Contacts between the two chains:
Residue Y120 in the first protein interacts with residue L37 in the second protein (closest heavy-atom distance 3.9 Å).
Residue E27 in the first protein interacts with residue S43 in the second protein (closest heavy-atom distance 3.8 Å).
Residue Q19 in the first protein is in contact with residue L38 in the second protein (closest heavy-atom distance 3.0 Å).
Residue R31 in the first protein interacts with residue S43 in the second protein (closest heavy-atom distance 3.2 Å).
Residue H20 in the first protein interacts with residue G34 in the second protein (closest heavy-atom distance 3.4 Å).
Residue Y145 in the first protein interacts with residue Y16 in the second protein (closest heavy-atom distance 3.5 Å).
Residue H20 in the first protein contacts residue D35 in the second protein (closest heavy-atom distance 3.3 Å).
Residue Y101 in the first protein interacts with residue A52 in the second protein (closest heavy-atom distance 3.6 Å).
Residue R31 in the first protein is in contact with residue L46 in the second protein (closest heavy-atom distance 3.9 Å).
Residue Y145 in the first protein contacts residue G17 in the second protein (closest heavy-atom distance 3.8 Å).
Residue N155 in the first protein is in contact with residue E29 in the second protein (closest heavy-atom distance 3.0 Å).
Residue T151 in the first protein is in contact with residue L26 in the second protein (closest heavy-atom distance 3.3 Å).
Residue T151 in the first protein is in contact with residue L30 in the second protein (closest heavy-atom distance 3.6 Å).
Residue D103 in the first protein contacts residue Y16 in the second protein (closest heavy-atom distance 2.7 Å).
Residue K117 in the first protein is in contact with residue D40 in the second protein (closest heavy-atom distance 2.9 Å).
Residue H154 in the first protein interacts with residue E36 in the second protein (closest heavy-atom distance 3.0 Å).
Residue K117 in the first protein is in contact with residue Y45 in the second protein (closest heavy-atom distance 3.5 Å).
Residue H20 in the first protein is in contact with residue D31 in the second protein (closest heavy-atom distance 2.7 Å).
Residue K97 in the first protein interacts with residue A52 in the second protein (closest heavy-atom distance 2.8 Å).
Residue R147 in the first protein contacts residue L26 in the second protein (closest heavy-atom distance 3.7 Å).
Residue W148 in the first protein is in contact with residue P19 in the second protein (closest heavy-atom distance 3.5 Å).
Residue Y94 in the first protein interacts with residue L46 in the second protein (closest heavy-atom distance 3.9 Å).
Residue R107 in the first protein interacts with residue R14 in the second protein (closest heavy-atom distance 3.4 Å).
Residue M98 in the first protein interacts with residue L46 in the second protein (closest heavy-atom distance 3.5 Å).
Residue T151 in the first protein is in contact with residue E29 in the second protein (closest heavy-atom distance 3.8 Å).
Residue Q19 in the first protein interacts with residue D35 in the second protein (closest heavy-atom distance 3.8 Å).
Residue T121 in the first protein is in contact with residue Y45 in the second protein (closest heavy-atom distance 2.7 Å).
Residue K97 in the first protein contacts residue A50 in the second protein (closest heavy-atom distance 3.4 Å).
Residue Y120 in the first protein is in contact with residue L30 in the second protein (closest heavy-atom distance 3.3 Å).
Residue R23 in the first protein contacts residue L38 in the second protein (closest heavy-atom distance 3.7 Å).
Residue A150 in the first protein is in contact with residue L33 in the second protein (closest heavy-atom distance 3.8 Å).
Residue K144 in the first protein contacts residue T18 in the second protein (closest heavy-atom distance 3.6 Å).
Residue H20 in the first protein is in contact with residue L38 in the second protein (closest heavy-atom distance 3.9 Å).
Residue K16 in the first protein is in contact with residue D31 in the second protein (closest heavy-atom distance 3.3 Å).
Residue Y145 in the first protein interacts with residue T18 in the second protein (closest heavy-atom distance 3.3 Å).
Residue K97 in the first protein contacts residue A49 in the second protein (closest heavy-atom distance 2.8 Å).
Residue L100 in the first protein contacts residue Y16 in the second protein (closest heavy-atom distance 3.9 Å).
Residue W148 in the first protein contacts residue G17 in the second protein (closest heavy-atom distance 3.6 Å).
Residue I116 in the first protein interacts with residue L33 in the second protein (closest heavy-atom distance 3.8 Å).
Residue F99 in the first protein interacts with residue Y16 in the second protein (closest heavy-atom distance 3.6 Å).
Residue E27 in the first protein interacts with residue Y45 in the second protein (closest heavy-atom distance 2.6 Å).
Residue R31 in the first protein contacts residue D47 in the second protein (closest heavy-atom distance 3.1 Å).
Residue R23 in the first protein is in contact with residue D40 in the second protein (closest heavy-atom distance 3.0 Å).
Residue S118 in the first protein is in contact with residue Y45 in the second protein (closest heavy-atom distance 3.5 Å).
Residue W148 in the first protein interacts with residue T18 in the second protein (closest heavy-atom distance 3.7 Å).
Residue E27 in the first protein is in contact with residue L46 in the second protein (closest heavy-atom distance 3.7 Å).
Residue H154 in the first protein contacts residue L33 in the second protein (closest heavy-atom distance 3.9 Å).
Residue K117 in the first protein interacts with residue D42 in the second protein (closest heavy-atom distance 2.9 Å).
Residue T121 in the first protein is in contact with residue L37 in the second protein (closest heavy-atom distance 3.8 Å).
Residue N114 in the first protein contacts residue Y45 in the second protein (closest heavy-atom distance 3.5 Å).
Residue H28 in the first protein is in contact with residue L46 in the second protein (closest heavy-atom distance 3.8 Å).
Residue E27 in the first protein is in contact with residue L37 in the second protein (closest heavy-atom distance 3.4 Å).
Residue H142 in the first protein interacts with residue Y16 in the second protein (closest heavy-atom distance 3.6 Å).
Residue Y120 in the first protein interacts with residue G34 in the second protein (closest heavy-atom distance 3.2 Å).
Residue S118 in the first protein is in contact with residue A49 in the second protein (closest heavy-atom distance 4.0 Å).
Residue R147 in the first protein contacts residue L30 in the second protein (closest heavy-atom distance 3.9 Å).
Residue W148 in the first protein interacts with residue L21 in the second protein (closest heavy-atom distance 3.7 Å).
Residue Y101 in the first protein is in contact with residue A49 in the second protein (closest heavy-atom distance 3.6 Å).
Residue R23 in the first protein contacts residue L37 in the second protein (closest heavy-atom distance 3.5 Å).
Residue N114 in the first protein contacts residue E48 in the second protein (closest heavy-atom distance 4.0 Å).

These two protein chains interact to form a complex.

Sequence of the second protein:
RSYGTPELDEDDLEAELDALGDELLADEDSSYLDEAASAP

Sequence of the first protein:
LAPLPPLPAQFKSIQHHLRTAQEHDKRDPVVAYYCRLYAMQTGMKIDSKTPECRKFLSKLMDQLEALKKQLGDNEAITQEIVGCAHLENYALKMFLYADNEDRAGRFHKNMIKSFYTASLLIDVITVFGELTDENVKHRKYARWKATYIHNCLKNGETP